Sequence of the first protein:
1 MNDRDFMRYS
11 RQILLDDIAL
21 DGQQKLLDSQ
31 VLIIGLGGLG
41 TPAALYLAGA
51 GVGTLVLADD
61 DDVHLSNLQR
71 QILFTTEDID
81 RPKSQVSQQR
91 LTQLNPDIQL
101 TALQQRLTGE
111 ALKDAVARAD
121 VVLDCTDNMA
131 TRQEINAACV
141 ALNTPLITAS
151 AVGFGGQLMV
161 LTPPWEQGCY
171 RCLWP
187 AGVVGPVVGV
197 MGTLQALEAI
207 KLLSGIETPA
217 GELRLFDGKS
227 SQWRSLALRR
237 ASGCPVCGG

Residue-level contacts at the interface:
Residue R236 in the first protein interacts with residue P42 in the second protein (closest heavy-atom distance 3.7 Å).
Residue A233 in the first protein interacts with residue I40 in the second protein (closest heavy-atom distance 2.8 Å).
Residue R235 in the first protein is in contact with residue I40 in the second protein (closest heavy-atom distance 3.5 Å).
Residue W174 in the first protein is in contact with residue A33 in the second protein (closest heavy-atom distance 3.4 Å).
Residue R235 in the first protein is in contact with residue Q45 in the second protein (closest heavy-atom distance 3.2 Å).
Residue A237 in the first protein contacts residue P42 in the second protein (closest heavy-atom distance 3.9 Å).
Residue N128 in the first protein interacts with residue A64 in the second protein (closest heavy-atom distance 3.6 Å).
Residue S231 in the first protein interacts with residue Q38 in the second protein (closest heavy-atom distance 4.2 Å).
Residue W174 in the first protein contacts residue V62 in the second protein (closest heavy-atom distance 3.4 Å).
Residue A233 in the first protein contacts residue Q39 in the second protein (closest heavy-atom distance 3.5 Å).
Residue T126 in the first protein is in contact with residue G66 in the second protein (closest heavy-atom distance 3.8 Å).
Residue P175 in the first protein interacts with residue R43 in the second protein (closest heavy-atom distance 4.1 Å).
Residue T126 in the first protein contacts residue G65 in the second protein (closest heavy-atom distance 4.1 Å).
Residue L234 in the first protein contacts residue I40 in the second protein (closest heavy-atom distance 4.0 Å).
Residue L173 in the first protein is in contact with residue I40 in the second protein (closest heavy-atom distance 4.1 Å).
Residue Q157 in the first protein is in contact with residue F60 in the second protein (closest heavy-atom distance 4.2 Å).
Residue Y170 in the first protein is in contact with residue V62 in the second protein (closest heavy-atom distance 4.0 Å).
Residue A151 in the first protein is in contact with residue G66 in the second protein (closest heavy-atom distance 3.9 Å).
Residue D127 in the first protein interacts with residue G66 in the second protein (closest heavy-atom distance 3.9 Å).
Residue L232 in the first protein interacts with residue L58 in the second protein (closest heavy-atom distance 3.7 Å).
Residue R132 in the first protein is in contact with residue A64 in the second protein (closest heavy-atom distance 2.9 Å).
Residue G38 in the first protein interacts with residue G66 in the second protein (closest heavy-atom distance 3.4 Å).
Residue V152 in the first protein interacts with residue I63 in the second protein (closest heavy-atom distance 3.5 Å).
Residue L39 in the first protein contacts residue G66 in the second protein (closest heavy-atom distance 3.3 Å).
Residue W174 in the first protein interacts with residue G31 in the second protein (closest heavy-atom distance 3.7 Å).
Residue S150 in the first protein interacts with residue G65 in the second protein (closest heavy-atom distance 3.1 Å).
Residue R230 in the first protein is in contact with residue L58 in the second protein (closest heavy-atom distance 3.6 Å).
Residue L221 in the first protein is in contact with residue F60 in the second protein (closest heavy-atom distance 4.2 Å).
Residue R235 in the first protein is in contact with residue Q39 in the second protein (closest heavy-atom distance 3.9 Å).
Residue Q157 in the first protein contacts residue Q61 in the second protein (closest heavy-atom distance 2.9 Å).
Residue C125 in the first protein contacts residue G66 in the second protein (closest heavy-atom distance 3.9 Å).
Residue A233 in the first protein is in contact with residue Q38 in the second protein (closest heavy-atom distance 2.9 Å).
Residue Q157 in the first protein contacts residue V62 in the second protein (closest heavy-atom distance 4.0 Å).
Residue V194 in the first protein contacts residue G66 in the second protein (closest heavy-atom distance 3.9 Å).
Residue R230 in the first protein interacts with residue D7 in the second protein (closest heavy-atom distance 2.8 Å).
Residue S238 in the first protein interacts with residue E44 in the second protein (closest heavy-atom distance 2.9 Å).
Residue G155 in the first protein interacts with residue I63 in the second protein (closest heavy-atom distance 4.1 Å).
Residue W174 in the first protein is in contact with residue Q61 in the second protein (closest heavy-atom distance 3.9 Å).
Residue L173 in the first protein is in contact with residue A33 in the second protein (closest heavy-atom distance 3.8 Å).
Residue G239 in the first protein is in contact with residue E44 in the second protein (closest heavy-atom distance 2.7 Å).
Residue T126 in the first protein contacts residue A64 in the second protein (closest heavy-atom distance 3.5 Å).
Residue A237 in the first protein interacts with residue E44 in the second protein (closest heavy-atom distance 3.5 Å).
Residue Q157 in the first protein interacts with residue I63 in the second protein (closest heavy-atom distance 3.1 Å).
Residue W174 in the first protein is in contact with residue F60 in the second protein (closest heavy-atom distance 3.9 Å).
Residue L232 in the first protein is in contact with residue I40 in the second protein (closest heavy-atom distance 4.2 Å).
Residue M129 in the first protein is in contact with residue A64 in the second protein (closest heavy-atom distance 4.1 Å).
Residue L232 in the first protein is in contact with residue A35 in the second protein (closest heavy-atom distance 4.1 Å).
Residue A151 in the first protein is in contact with residue G65 in the second protein (closest heavy-atom distance 3.0 Å).
Residue D127 in the first protein is in contact with residue A64 in the second protein (closest heavy-atom distance 3.3 Å).
Residue M129 in the first protein is in contact with residue V62 in the second protein (closest heavy-atom distance 3.8 Å).
Residue R132 in the first protein interacts with residue G65 in the second protein (closest heavy-atom distance 3.1 Å).
Residue L232 in the first protein contacts residue F60 in the second protein (closest heavy-atom distance 3.7 Å).
Residue S150 in the first protein contacts residue I63 in the second protein (closest heavy-atom distance 2.7 Å).
Residue R235 in the first protein interacts with residue P42 in the second protein (closest heavy-atom distance 3.9 Å).
Residue S150 in the first protein interacts with residue A64 in the second protein (closest heavy-atom distance 4.1 Å).
Residue W174 in the first protein contacts residue A32 in the second protein (closest heavy-atom distance 3.6 Å).
Residue A151 in the first protein is in contact with residue I63 in the second protein (closest heavy-atom distance 3.6 Å).
Residue L219 in the first protein contacts residue F60 in the second protein (closest heavy-atom distance 3.7 Å).
Residue G37 in the first protein interacts with residue G66 in the second protein (closest heavy-atom distance 4.0 Å).
Residue L232 in the first protein contacts residue Q38 in the second protein (closest heavy-atom distance 3.5 Å).

Sequence of the second protein:
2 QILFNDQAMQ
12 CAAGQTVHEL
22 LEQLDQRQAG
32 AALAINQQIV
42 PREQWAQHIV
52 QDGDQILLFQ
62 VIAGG

This data describes a binding interaction between two proteins.